Residue-level contacts at the interface:
Residue Y41 in the first protein interacts with residue L4 in the second protein (closest heavy-atom distance 3.8 Å).
Residue D16 in the first protein interacts with residue K33 in the second protein (closest heavy-atom distance 2.6 Å).
Residue A13 in the first protein contacts residue L34 in the second protein (closest heavy-atom distance 3.7 Å).
Residue L31 in the first protein is in contact with residue I16 in the second protein (closest heavy-atom distance 3.6 Å).
Residue S27 in the first protein contacts residue I16 in the second protein (closest heavy-atom distance 3.7 Å).
Residue A34 in the first protein contacts residue V12 in the second protein (closest heavy-atom distance 4.0 Å).
Residue A34 in the first protein interacts with residue I16 in the second protein (closest heavy-atom distance 4.7 Å).
Residue I46 in the first protein is in contact with residue L4 in the second protein (closest heavy-atom distance 3.9 Å).
Residue A13 in the first protein interacts with residue S30 in the second protein (closest heavy-atom distance 3.2 Å).
Residue E45 in the first protein contacts residue A3 in the second protein (closest heavy-atom distance 4.2 Å).
Residue N30 in the first protein is in contact with residue V12 in the second protein (closest heavy-atom distance 3.4 Å).
Residue S27 in the first protein interacts with residue L20 in the second protein (closest heavy-atom distance 3.6 Å).
Residue A34 in the first protein is in contact with residue L13 in the second protein (closest heavy-atom distance 4.4 Å).
Residue V38 in the first protein interacts with residue I9 in the second protein (closest heavy-atom distance 3.9 Å).
Residue A34 in the first protein interacts with residue I9 in the second protein (closest heavy-atom distance 3.8 Å).
Residue S49 in the first protein contacts residue L4 in the second protein (closest heavy-atom distance 4.0 Å).
Residue S23 in the first protein contacts residue W26 in the second protein (closest heavy-atom distance 4.1 Å).
Residue V24 in the first protein interacts with residue S23 in the second protein (closest heavy-atom distance 3.3 Å).
Residue N30 in the first protein interacts with residue I16 in the second protein (closest heavy-atom distance 3.5 Å).
Residue Y41 in the first protein contacts residue I7 in the second protein (closest heavy-atom distance 3.8 Å).
Residue V33 in the first protein interacts with residue V12 in the second protein (closest heavy-atom distance 4.5 Å).
Residue D16 in the first protein interacts with residue W26 in the second protein (closest heavy-atom distance 3.6 Å).
Residue E12 in the first protein is in contact with residue K33 in the second protein (closest heavy-atom distance 3.9 Å).
Residue S37 in the first protein is in contact with residue I9 in the second protein (closest heavy-atom distance 4.0 Å).
Residue T17 in the first protein is in contact with residue W26 in the second protein (closest heavy-atom distance 5.0 Å).
Residue S23 in the first protein interacts with residue D19 in the second protein (closest heavy-atom distance 3.5 Å).
Residue A20 in the first protein interacts with residue W26 in the second protein (closest heavy-atom distance 3.8 Å).
Residue E45 in the first protein interacts with residue L4 in the second protein (closest heavy-atom distance 3.7 Å).
Residue D16 in the first protein contacts residue S30 in the second protein (closest heavy-atom distance 3.5 Å).
Residue A20 in the first protein interacts with residue S23 in the second protein (closest heavy-atom distance 3.2 Å).
Residue S5 in the first protein is in contact with residue I37 in the second protein (closest heavy-atom distance 4.9 Å).
Residue Y41 in the first protein interacts with residue P6 in the second protein (closest heavy-atom distance 3.6 Å).
Residue T17 in the first protein contacts residue S30 in the second protein (closest heavy-atom distance 3.0 Å).
Residue A13 in the first protein contacts residue K33 in the second protein (closest heavy-atom distance 4.1 Å).
Residue A20 in the first protein contacts residue I27 in the second protein (closest heavy-atom distance 3.6 Å).
Residue K9 in the first protein is in contact with residue I37 in the second protein (closest heavy-atom distance 3.5 Å).
Residue D6 in the first protein is in contact with residue I37 in the second protein (closest heavy-atom distance 3.5 Å).
Residue Y41 in the first protein interacts with residue D5 in the second protein (closest heavy-atom distance 2.5 Å).
Residue S23 in the first protein interacts with residue S23 in the second protein (closest heavy-atom distance 3.6 Å).
Residue S26 in the first protein interacts with residue D19 in the second protein (closest heavy-atom distance 2.8 Å).
Residue V38 in the first protein contacts residue I7 in the second protein (closest heavy-atom distance 3.9 Å).
Residue K9 in the first protein interacts with residue K33 in the second protein (closest heavy-atom distance 4.3 Å).
Residue S27 in the first protein contacts residue D19 in the second protein (closest heavy-atom distance 3.0 Å).
Residue N30 in the first protein contacts residue D19 in the second protein (closest heavy-atom distance 2.9 Å).
Residue L10 in the first protein interacts with residue L34 in the second protein (closest heavy-atom distance 4.5 Å).
Residue L10 in the first protein is in contact with residue I37 in the second protein (closest heavy-atom distance 4.3 Å).
Residue S37 in the first protein is in contact with residue I7 in the second protein (closest heavy-atom distance 3.8 Å).
Residue K19 in the first protein is in contact with residue W26 in the second protein (closest heavy-atom distance 3.6 Å).

Sequence of the second protein:
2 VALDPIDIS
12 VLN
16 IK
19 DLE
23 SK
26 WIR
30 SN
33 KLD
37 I

These two protein chains interact to form a complex.

Sequence of the first protein:
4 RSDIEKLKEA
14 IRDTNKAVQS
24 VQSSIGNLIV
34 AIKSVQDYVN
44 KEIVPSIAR